Interface contacts:
Residue R36 in protein 1 is in contact with residue E69 in protein 2 (closest heavy-atom distance 3.2 Å).
Residue A20 in protein 1 interacts with residue T13 in protein 2 (closest heavy-atom distance 3.9 Å).
Residue H104 in protein 1 interacts with residue D15 in protein 2 (closest heavy-atom distance 2.8 Å).
Residue Y45 in protein 1 interacts with residue D15 in protein 2 (closest heavy-atom distance 3.6 Å).
Residue Y45 in protein 1 contacts residue K70 in protein 2 (closest heavy-atom distance 4.0 Å).
Residue K34 in protein 1 is in contact with residue L116 in protein 2 (closest heavy-atom distance 3.4 Å).
Residue V18 in protein 1 contacts residue T13 in protein 2 (closest heavy-atom distance 3.6 Å).
Residue G14 in protein 1 interacts with residue A20 in protein 2 (closest heavy-atom distance 3.9 Å).
Residue V17 in protein 1 contacts residue F44 in protein 2 (closest heavy-atom distance 3.7 Å).
Residue Q106 in protein 1 contacts residue T16 in protein 2 (closest heavy-atom distance 3.4 Å).
Residue Y45 in protein 1 is in contact with residue G14 in protein 2 (closest heavy-atom distance 3.6 Å).
Residue H11 in protein 1 is in contact with residue H11 in protein 2 (closest heavy-atom distance 3.3 Å).
Residue D15 in protein 1 interacts with residue Q106 in protein 2 (closest heavy-atom distance 3.5 Å).
Residue F44 in protein 1 contacts residue Y66 in protein 2 (closest heavy-atom distance 3.8 Å).
Residue R36 in protein 1 is in contact with residue P114 in protein 2 (closest heavy-atom distance 3.6 Å).
Residue F44 in protein 1 contacts residue T16 in protein 2 (closest heavy-atom distance 3.9 Å).
Residue G14 in protein 1 contacts residue F44 in protein 2 (closest heavy-atom distance 3.0 Å).
Residue F44 in protein 1 is in contact with residue T13 in protein 2 (closest heavy-atom distance 3.7 Å).
Residue Y108 in protein 1 is in contact with residue Y108 in protein 2 (closest heavy-atom distance 4.1 Å).
Residue Q106 in protein 1 is in contact with residue T71 in protein 2 (closest heavy-atom distance 3.3 Å).
Residue G12 in protein 1 interacts with residue P43 in protein 2 (closest heavy-atom distance 3.5 Å).
Residue G12 in protein 1 is in contact with residue F44 in protein 2 (closest heavy-atom distance 3.4 Å).
Residue N9 in protein 1 contacts residue T13 in protein 2 (closest heavy-atom distance 3.5 Å).
Residue Q106 in protein 1 is in contact with residue D15 in protein 2 (closest heavy-atom distance 2.7 Å).
Residue K70 in protein 1 is in contact with residue Y45 in protein 2 (closest heavy-atom distance 3.3 Å).
Residue K70 in protein 1 interacts with residue F44 in protein 2 (closest heavy-atom distance 3.5 Å).
Residue K34 in protein 1 interacts with residue P114 in protein 2 (closest heavy-atom distance 3.9 Å).
Residue N75 in protein 1 contacts residue T13 in protein 2 (closest heavy-atom distance 3.4 Å).
Residue Y108 in protein 1 interacts with residue L110 in protein 2 (closest heavy-atom distance 3.1 Å).
Residue G35 in protein 1 contacts residue L116 in protein 2 (closest heavy-atom distance 3.8 Å).
Residue D15 in protein 1 interacts with residue N75 in protein 2 (closest heavy-atom distance 2.8 Å).
Residue T37 in protein 1 contacts residue E69 in protein 2 (closest heavy-atom distance 4.0 Å).
Residue T16 in protein 1 contacts residue N75 in protein 2 (closest heavy-atom distance 2.7 Å).
Residue T13 in protein 1 interacts with residue N9 in protein 2 (closest heavy-atom distance 3.3 Å).
Residue T16 in protein 1 contacts residue F44 in protein 2 (closest heavy-atom distance 3.9 Å).
Residue T13 in protein 1 interacts with residue V18 in protein 2 (closest heavy-atom distance 3.7 Å).
Residue Y66 in protein 1 is in contact with residue F44 in protein 2 (closest heavy-atom distance 3.7 Å).
Residue T71 in protein 1 is in contact with residue Y108 in protein 2 (closest heavy-atom distance 3.6 Å).
Residue G14 in protein 1 interacts with residue Y45 in protein 2 (closest heavy-atom distance 3.6 Å).
Residue T71 in protein 1 is in contact with residue Q106 in protein 2 (closest heavy-atom distance 3.4 Å).
Residue F44 in protein 1 is in contact with residue G14 in protein 2 (closest heavy-atom distance 2.7 Å).
Residue T13 in protein 1 interacts with residue F44 in protein 2 (closest heavy-atom distance 3.6 Å).
Residue V18 in protein 1 interacts with residue V18 in protein 2 (closest heavy-atom distance 3.9 Å).
Residue F44 in protein 1 interacts with residue G12 in protein 2 (closest heavy-atom distance 3.3 Å).
Residue P114 in protein 1 is in contact with residue R36 in protein 2 (closest heavy-atom distance 3.5 Å).
Residue A20 in protein 1 contacts residue G14 in protein 2 (closest heavy-atom distance 3.9 Å).
Residue N75 in protein 1 interacts with residue T16 in protein 2 (closest heavy-atom distance 3.2 Å).
Residue Y108 in protein 1 interacts with residue T71 in protein 2 (closest heavy-atom distance 3.1 Å).
Residue T16 in protein 1 is in contact with residue V18 in protein 2 (closest heavy-atom distance 3.9 Å).
Residue H11 in protein 1 contacts residue T13 in protein 2 (closest heavy-atom distance 3.6 Å).
Residue G14 in protein 1 contacts residue N75 in protein 2 (closest heavy-atom distance 3.8 Å).
Residue T13 in protein 1 contacts residue N75 in protein 2 (closest heavy-atom distance 3.5 Å).
Residue Y33 in protein 1 interacts with residue P114 in protein 2 (closest heavy-atom distance 3.6 Å).
Residue L38 in protein 1 is in contact with residue E69 in protein 2 (closest heavy-atom distance 3.2 Å).
Residue H39 in protein 1 is in contact with residue E69 in protein 2 (closest heavy-atom distance 4.0 Å).
Residue F44 in protein 1 is in contact with residue K70 in protein 2 (closest heavy-atom distance 3.3 Å).
Residue F44 in protein 1 is in contact with residue V17 in protein 2 (closest heavy-atom distance 3.7 Å).
Residue N75 in protein 1 is in contact with residue D15 in protein 2 (closest heavy-atom distance 3.5 Å).
Residue D15 in protein 1 contacts residue H104 in protein 2 (closest heavy-atom distance 2.6 Å).
Residue R36 in protein 1 contacts residue D68 in protein 2 (closest heavy-atom distance 2.8 Å).

The following describes two proteins that form a bound complex.

Sequence of protein 2:
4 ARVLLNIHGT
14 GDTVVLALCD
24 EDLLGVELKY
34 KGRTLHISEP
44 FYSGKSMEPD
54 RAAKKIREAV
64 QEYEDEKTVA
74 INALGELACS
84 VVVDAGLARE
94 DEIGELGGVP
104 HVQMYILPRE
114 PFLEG

Sequence of protein 1:
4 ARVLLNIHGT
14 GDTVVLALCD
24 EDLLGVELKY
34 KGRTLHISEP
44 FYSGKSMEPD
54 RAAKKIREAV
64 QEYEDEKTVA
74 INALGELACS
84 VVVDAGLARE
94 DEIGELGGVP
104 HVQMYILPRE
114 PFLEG